The following describes two proteins that form a bound complex.

Sequence of chain B:
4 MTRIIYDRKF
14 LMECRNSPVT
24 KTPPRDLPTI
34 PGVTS

Interface contacts:
Residue H6 in chain A interacts with residue C17 in chain B (closest heavy-atom distance 4.0 Å).
Residue L44 in chain A is in contact with residue L30 in chain B (closest heavy-atom distance 3.7 Å).
Residue W42 in chain A contacts residue M15 in chain B (closest heavy-atom distance 3.7 Å).
Residue F16 in chain A is in contact with residue V36 in chain B (closest heavy-atom distance 3.5 Å).
Residue H6 in chain A is in contact with residue Y9 in chain B (closest heavy-atom distance 3.5 Å).
Residue G108 in chain A is in contact with residue Y9 in chain B (closest heavy-atom distance 3.1 Å).
Residue H6 in chain A contacts residue F13 in chain B (closest heavy-atom distance 3.5 Å).
Residue V38 in chain A is in contact with residue C17 in chain B (closest heavy-atom distance 3.5 Å).
Residue I48 in chain A interacts with residue V36 in chain B (closest heavy-atom distance 3.3 Å).
Residue L104 in chain A is in contact with residue M15 in chain B (closest heavy-atom distance 4.1 Å).
Residue I32 in chain A is in contact with residue L30 in chain B (closest heavy-atom distance 4.2 Å).
Residue E39 in chain A interacts with residue T23 in chain B (closest heavy-atom distance 3.8 Å).
Residue Y60 in chain A contacts residue V36 in chain B (closest heavy-atom distance 3.5 Å).
Residue A43 in chain A is in contact with residue P27 in chain B (closest heavy-atom distance 3.5 Å).
Residue H47 in chain A interacts with residue T37 in chain B (closest heavy-atom distance 4.1 Å).
Residue W42 in chain A interacts with residue T23 in chain B (closest heavy-atom distance 3.8 Å).
Residue Q49 in chain A interacts with residue G35 in chain B (closest heavy-atom distance 3.3 Å).
Residue D112 in chain A is in contact with residue R6 in chain B (closest heavy-atom distance 3.7 Å).
Residue H47 in chain A interacts with residue T25 in chain B (closest heavy-atom distance 3.5 Å).
Residue I48 in chain A is in contact with residue T37 in chain B (closest heavy-atom distance 4.0 Å).
Residue H47 in chain A contacts residue K24 in chain B (closest heavy-atom distance 3.2 Å).
Residue L104 in chain A is in contact with residue R11 in chain B (closest heavy-atom distance 4.2 Å).
Residue N46 in chain A contacts residue R18 in chain B (closest heavy-atom distance 2.7 Å).
Residue E109 in chain A is in contact with residue I7 in chain B (closest heavy-atom distance 3.5 Å).
Residue P7 in chain A contacts residue I7 in chain B (closest heavy-atom distance 3.5 Å).
Residue I32 in chain A is in contact with residue P31 in chain B (closest heavy-atom distance 3.0 Å).
Residue L54 in chain A is in contact with residue G35 in chain B (closest heavy-atom distance 3.7 Å).
Residue Q9 in chain A interacts with residue I7 in chain B (closest heavy-atom distance 2.8 Å).
Residue L31 in chain A contacts residue P31 in chain B (closest heavy-atom distance 4.0 Å).
Residue R30 in chain A contacts residue I33 in chain B (closest heavy-atom distance 3.6 Å).
Residue L104 in chain A contacts residue L14 in chain B (closest heavy-atom distance 3.8 Å).
Residue P7 in chain A interacts with residue Y9 in chain B (closest heavy-atom distance 2.7 Å).
Residue E39 in chain A interacts with residue C17 in chain B (closest heavy-atom distance 3.8 Å).
Residue L8 in chain A interacts with residue I7 in chain B (closest heavy-atom distance 3.8 Å).
Residue G108 in chain A contacts residue I8 in chain B (closest heavy-atom distance 3.4 Å).
Residue K5 in chain A is in contact with residue V22 in chain B (closest heavy-atom distance 3.8 Å).
Residue H47 in chain A is in contact with residue T23 in chain B (closest heavy-atom distance 3.5 Å).
Residue A43 in chain A interacts with residue T23 in chain B (closest heavy-atom distance 3.4 Å).
Residue Q9 in chain A is in contact with residue R6 in chain B (closest heavy-atom distance 3.5 Å).
Residue W42 in chain A contacts residue L14 in chain B (closest heavy-atom distance 2.8 Å).
Residue A43 in chain A interacts with residue V22 in chain B (closest heavy-atom distance 4.2 Å).
Residue Y45 in chain A is in contact with residue R18 in chain B (closest heavy-atom distance 3.6 Å).
Residue L8 in chain A contacts residue Y9 in chain B (closest heavy-atom distance 4.0 Å).
Residue V38 in chain A is in contact with residue L14 in chain B (closest heavy-atom distance 3.6 Å).
Residue Q49 in chain A is in contact with residue V36 in chain B (closest heavy-atom distance 2.6 Å).
Residue N46 in chain A interacts with residue T23 in chain B (closest heavy-atom distance 3.3 Å).
Residue G108 in chain A interacts with residue I7 in chain B (closest heavy-atom distance 4.1 Å).
Residue D116 in chain A is in contact with residue R6 in chain B (closest heavy-atom distance 3.2 Å).
Residue H47 in chain A contacts residue P26 in chain B (closest heavy-atom distance 3.6 Å).
Residue H47 in chain A interacts with residue L30 in chain B (closest heavy-atom distance 3.8 Å).
Residue R155 in chain A is in contact with residue R11 in chain B (closest heavy-atom distance 3.8 Å).
Residue I32 in chain A contacts residue V36 in chain B (closest heavy-atom distance 4.2 Å).
Residue E101 in chain A contacts residue R11 in chain B (closest heavy-atom distance 3.0 Å).
Residue L44 in chain A interacts with residue P27 in chain B (closest heavy-atom distance 3.9 Å).
Residue E39 in chain A contacts residue V22 in chain B (closest heavy-atom distance 3.8 Å).
Residue W42 in chain A interacts with residue R18 in chain B (closest heavy-atom distance 3.5 Å).
Residue V38 in chain A interacts with residue Y9 in chain B (closest heavy-atom distance 3.8 Å).
Residue A43 in chain A contacts residue T25 in chain B (closest heavy-atom distance 3.5 Å).
Residue D113 in chain A interacts with residue R6 in chain B (closest heavy-atom distance 3.7 Å).
Residue E109 in chain A is in contact with residue I8 in chain B (closest heavy-atom distance 3.4 Å).

Sequence of chain A:
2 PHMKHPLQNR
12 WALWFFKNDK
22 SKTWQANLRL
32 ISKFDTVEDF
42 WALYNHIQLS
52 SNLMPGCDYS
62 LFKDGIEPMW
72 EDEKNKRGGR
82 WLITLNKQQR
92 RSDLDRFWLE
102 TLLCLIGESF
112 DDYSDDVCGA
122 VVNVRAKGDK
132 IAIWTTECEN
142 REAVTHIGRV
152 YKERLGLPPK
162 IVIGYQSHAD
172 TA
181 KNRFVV